Sequence of chain B:
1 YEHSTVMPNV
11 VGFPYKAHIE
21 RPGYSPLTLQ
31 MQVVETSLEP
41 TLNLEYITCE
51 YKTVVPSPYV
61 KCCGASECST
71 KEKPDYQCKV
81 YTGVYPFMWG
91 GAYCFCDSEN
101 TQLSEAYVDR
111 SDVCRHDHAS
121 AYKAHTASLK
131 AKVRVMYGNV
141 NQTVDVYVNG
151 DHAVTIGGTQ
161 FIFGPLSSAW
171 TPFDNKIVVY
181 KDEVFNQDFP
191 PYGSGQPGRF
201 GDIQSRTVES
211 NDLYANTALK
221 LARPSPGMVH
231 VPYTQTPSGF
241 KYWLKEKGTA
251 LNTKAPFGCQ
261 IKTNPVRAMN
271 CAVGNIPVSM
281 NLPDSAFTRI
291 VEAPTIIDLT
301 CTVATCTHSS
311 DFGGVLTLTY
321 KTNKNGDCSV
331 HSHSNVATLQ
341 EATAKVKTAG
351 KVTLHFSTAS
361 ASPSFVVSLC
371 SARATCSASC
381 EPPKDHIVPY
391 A

These two protein chains interact to form a complex.

Residue-level contacts at the interface:
Residue D212 in chain A is in contact with residue H386 in chain B (closest heavy-atom distance 2.5 Å).
Residue Y214 in chain A is in contact with residue R199 in chain B (closest heavy-atom distance 3.4 Å).
Residue N43 in chain A contacts residue S310 in chain B (closest heavy-atom distance 3.6 Å).
Residue E72 in chain A is in contact with residue A391 in chain B (closest heavy-atom distance 3.3 Å).
Residue N211 in chain A contacts residue D385 in chain B (closest heavy-atom distance 2.7 Å).
Residue Q160 in chain A interacts with residue V291 in chain B (closest heavy-atom distance 3.2 Å).
Residue T126 in chain A contacts residue W170 in chain B (closest heavy-atom distance 3.1 Å).
Residue E2 in chain A interacts with residue H3 in chain B (closest heavy-atom distance 2.9 Å).
Residue D212 in chain A is in contact with residue V388 in chain B (closest heavy-atom distance 3.4 Å).
Residue Y192 in chain A contacts residue H386 in chain B (closest heavy-atom distance 3.4 Å).
Residue T41 in chain A is in contact with residue D311 in chain B (closest heavy-atom distance 2.8 Å).
Residue N149 in chain A contacts residue A272 in chain B (closest heavy-atom distance 3.4 Å).
Residue E2 in chain A interacts with residue F287 in chain B (closest heavy-atom distance 3.5 Å).
Residue P165 in chain A is in contact with residue G274 in chain B (closest heavy-atom distance 3.0 Å).
Residue N175 in chain A is in contact with residue D174 in chain B (closest heavy-atom distance 3.0 Å).
Residue D212 in chain A contacts residue D385 in chain B (closest heavy-atom distance 3.5 Å).
Residue P165 in chain A is in contact with residue P8 in chain B (closest heavy-atom distance 3.6 Å).
Residue P165 in chain A interacts with residue N275 in chain B (closest heavy-atom distance 2.9 Å).
Residue K123 in chain A interacts with residue N186 in chain B (closest heavy-atom distance 2.8 Å).
Residue T126 in chain A contacts residue P256 in chain B (closest heavy-atom distance 3.7 Å).
Residue S167 in chain A contacts residue S168 in chain B (closest heavy-atom distance 3.5 Å).
Residue N43 in chain A is in contact with residue D311 in chain B (closest heavy-atom distance 2.9 Å).
Residue R267 in chain A interacts with residue N335 in chain B (closest heavy-atom distance 2.8 Å).
Residue R206 in chain A is in contact with residue K384 in chain B (closest heavy-atom distance 2.9 Å).
Residue V148 in chain A interacts with residue G274 in chain B (closest heavy-atom distance 3.4 Å).
Residue S168 in chain A interacts with residue S168 in chain B (closest heavy-atom distance 3.5 Å).
Residue D188 in chain A contacts residue D188 in chain B (closest heavy-atom distance 2.5 Å).
Residue H125 in chain A is in contact with residue D174 in chain B (closest heavy-atom distance 2.9 Å).
Residue Y1 in chain A interacts with residue D284 in chain B (closest heavy-atom distance 3.1 Å).
Residue S4 in chain A contacts residue S4 in chain B (closest heavy-atom distance 3.1 Å).
Residue T41 in chain A interacts with residue S357 in chain B (closest heavy-atom distance 3.4 Å).
Residue S128 in chain A contacts residue F257 in chain B (closest heavy-atom distance 3.6 Å).
Residue T126 in chain A contacts residue F257 in chain B (closest heavy-atom distance 3.5 Å).
Residue D284 in chain A contacts residue D284 in chain B (closest heavy-atom distance 2.4 Å).
Residue S210 in chain A is in contact with residue D385 in chain B (closest heavy-atom distance 3.7 Å).
Residue P277 in chain A contacts residue N275 in chain B (closest heavy-atom distance 3.6 Å).
Residue E2 in chain A contacts residue Y15 in chain B (closest heavy-atom distance 3.2 Å).
Residue L44 in chain A interacts with residue S309 in chain B (closest heavy-atom distance 3.1 Å).
Residue E39 in chain A contacts residue N335 in chain B (closest heavy-atom distance 3.7 Å).
Residue D145 in chain A interacts with residue H333 in chain B (closest heavy-atom distance 3.4 Å).
Residue N149 in chain A interacts with residue A342 in chain B (closest heavy-atom distance 3.6 Å).
Residue G193 in chain A is in contact with residue R199 in chain B (closest heavy-atom distance 2.7 Å).
Residue Y147 in chain A contacts residue S332 in chain B (closest heavy-atom distance 3.5 Å).
Residue Y1 in chain A contacts residue F287 in chain B (closest heavy-atom distance 2.7 Å).
Residue Y1 in chain A interacts with residue T288 in chain B (closest heavy-atom distance 3.2 Å).
Residue N149 in chain A is in contact with residue H331 in chain B (closest heavy-atom distance 3.1 Å).
Residue K176 in chain A contacts residue D188 in chain B (closest heavy-atom distance 3.2 Å).
Residue Y1 in chain A is in contact with residue S285 in chain B (closest heavy-atom distance 3.5 Å).
Residue D151 in chain A interacts with residue F13 in chain B (closest heavy-atom distance 3.0 Å).
Residue Y192 in chain A contacts residue E246 in chain B (closest heavy-atom distance 3.4 Å).
Residue I162 in chain A is in contact with residue R289 in chain B (closest heavy-atom distance 3.4 Å).
Residue S167 in chain A contacts residue S167 in chain B (closest heavy-atom distance 2.8 Å).
Residue R206 in chain A contacts residue H386 in chain B (closest heavy-atom distance 3.3 Å).
Residue A127 in chain A is in contact with residue F257 in chain B (closest heavy-atom distance 3.2 Å).
Residue Y147 in chain A contacts residue H331 in chain B (closest heavy-atom distance 3.5 Å).
Residue Q160 in chain A interacts with residue R289 in chain B (closest heavy-atom distance 3.7 Å).
Residue E2 in chain A contacts residue T5 in chain B (closest heavy-atom distance 3.5 Å).
Residue E45 in chain A contacts residue H386 in chain B (closest heavy-atom distance 3.0 Å).
Residue Y192 in chain A is in contact with residue V388 in chain B (closest heavy-atom distance 3.6 Å).
Residue E2 in chain A is in contact with residue D284 in chain B (closest heavy-atom distance 3.1 Å).

Sequence of chain A:
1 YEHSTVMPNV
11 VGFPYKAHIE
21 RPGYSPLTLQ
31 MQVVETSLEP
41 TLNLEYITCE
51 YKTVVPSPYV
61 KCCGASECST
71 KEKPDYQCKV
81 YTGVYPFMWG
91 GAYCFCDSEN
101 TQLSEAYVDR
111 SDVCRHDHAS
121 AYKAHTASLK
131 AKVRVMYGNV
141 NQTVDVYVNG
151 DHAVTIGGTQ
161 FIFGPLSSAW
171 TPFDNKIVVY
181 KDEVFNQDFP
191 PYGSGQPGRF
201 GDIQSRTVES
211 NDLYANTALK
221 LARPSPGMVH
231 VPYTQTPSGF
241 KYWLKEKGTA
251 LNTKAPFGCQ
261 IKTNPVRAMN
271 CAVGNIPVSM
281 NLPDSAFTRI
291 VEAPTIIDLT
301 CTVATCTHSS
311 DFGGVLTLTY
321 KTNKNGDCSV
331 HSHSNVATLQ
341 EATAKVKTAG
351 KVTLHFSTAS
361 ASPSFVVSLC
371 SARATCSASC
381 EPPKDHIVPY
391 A